These two protein chains interact to form a complex.

Contacts between the two chains:
Residue K150 in the second protein contacts residue F43 in the first protein (closest heavy-atom distance 2.9 Å).
Residue Y156 in the second protein is in contact with residue K94 in the first protein (closest heavy-atom distance 2.8 Å).
Residue T151 in the second protein interacts with residue D113 in the first protein (closest heavy-atom distance 2.6 Å).
Residue R148 in the second protein interacts with residue L75 in the first protein (closest heavy-atom distance 3.0 Å).
Residue Y156 in the second protein is in contact with residue E91 in the first protein (closest heavy-atom distance 3.4 Å).
Residue Y156 in the second protein interacts with residue V95 in the first protein (closest heavy-atom distance 3.4 Å).
Residue E153 in the second protein interacts with residue K94 in the first protein (closest heavy-atom distance 3.5 Å).
Residue V152 in the second protein is in contact with residue K94 in the first protein (closest heavy-atom distance 4.1 Å).
Residue K150 in the second protein is in contact with residue L38 in the first protein (closest heavy-atom distance 3.2 Å).
Residue V152 in the second protein contacts residue L96 in the first protein (closest heavy-atom distance 3.5 Å).
Residue E154 in the second protein is in contact with residue A102 in the first protein (closest heavy-atom distance 2.6 Å).
Residue E154 in the second protein is in contact with residue P93 in the first protein (closest heavy-atom distance 3.2 Å).
Residue K150 in the second protein contacts residue G100 in the first protein (closest heavy-atom distance 4.8 Å).
Residue L147 in the second protein contacts residue I78 in the first protein (closest heavy-atom distance 4.6 Å).
Residue T151 in the second protein interacts with residue G100 in the first protein (closest heavy-atom distance 3.6 Å).
Residue A141 in the second protein contacts residue L96 in the first protein (closest heavy-atom distance 3.9 Å).
Residue L155 in the second protein is in contact with residue P93 in the first protein (closest heavy-atom distance 3.7 Å).
Residue R148 in the second protein is in contact with residue I78 in the first protein (closest heavy-atom distance 2.8 Å).
Residue V152 in the second protein interacts with residue V95 in the first protein (closest heavy-atom distance 2.4 Å).
Residue K146 in the second protein interacts with residue G74 in the first protein (closest heavy-atom distance 3.0 Å).
Residue E142 in the second protein contacts residue L96 in the first protein (closest heavy-atom distance 4.8 Å).
Residue K146 in the second protein contacts residue T73 in the first protein (closest heavy-atom distance 3.1 Å).
Residue K146 in the second protein is in contact with residue V71 in the first protein (closest heavy-atom distance 2.7 Å).
Residue T151 in the second protein is in contact with residue I101 in the first protein (closest heavy-atom distance 3.0 Å).
Residue E153 in the second protein contacts residue L96 in the first protein (closest heavy-atom distance 4.5 Å).
Residue K146 in the second protein is in contact with residue L75 in the first protein (closest heavy-atom distance 4.1 Å).
Residue R148 in the second protein interacts with residue K76 in the first protein (closest heavy-atom distance 3.9 Å).
Residue V152 in the second protein is in contact with residue L99 in the first protein (closest heavy-atom distance 3.3 Å).
Residue K150 in the second protein interacts with residue A102 in the first protein (closest heavy-atom distance 3.4 Å).
Residue G149 in the second protein interacts with residue L38 in the first protein (closest heavy-atom distance 3.1 Å).
Residue T151 in the second protein is in contact with residue F43 in the first protein (closest heavy-atom distance 4.8 Å).
Residue A145 in the second protein contacts residue F43 in the first protein (closest heavy-atom distance 4.8 Å).
Residue L147 in the second protein contacts residue L75 in the first protein (closest heavy-atom distance 3.7 Å).
Residue L155 in the second protein contacts residue V95 in the first protein (closest heavy-atom distance 3.9 Å).
Residue K150 in the second protein is in contact with residue L103 in the first protein (closest heavy-atom distance 4.8 Å).
Residue K146 in the second protein contacts residue I72 in the first protein (closest heavy-atom distance 3.5 Å).
Residue A141 in the second protein interacts with residue V95 in the first protein (closest heavy-atom distance 3.5 Å).
Residue L147 in the second protein interacts with residue K76 in the first protein (closest heavy-atom distance 2.8 Å).
Residue E154 in the second protein interacts with residue L103 in the first protein (closest heavy-atom distance 3.2 Å).
Residue K150 in the second protein contacts residue I101 in the first protein (closest heavy-atom distance 4.0 Å).
Residue L147 in the second protein contacts residue G74 in the first protein (closest heavy-atom distance 3.6 Å).
Residue E153 in the second protein interacts with residue V95 in the first protein (closest heavy-atom distance 3.4 Å).
Residue E153 in the second protein is in contact with residue M92 in the first protein (closest heavy-atom distance 3.5 Å).
Residue G149 in the second protein is in contact with residue F43 in the first protein (closest heavy-atom distance 4.4 Å).
Residue E153 in the second protein contacts residue G98 in the first protein (closest heavy-atom distance 2.6 Å).
Residue E154 in the second protein is in contact with residue V104 in the first protein (closest heavy-atom distance 4.2 Å).
Residue E153 in the second protein interacts with residue D113 in the first protein (closest heavy-atom distance 3.0 Å).
Residue L147 in the second protein contacts residue T73 in the first protein (closest heavy-atom distance 4.8 Å).
Residue R148 in the second protein is in contact with residue L103 in the first protein (closest heavy-atom distance 4.3 Å).
Residue G149 in the second protein contacts residue L75 in the first protein (closest heavy-atom distance 4.1 Å).
Residue Y156 in the second protein interacts with residue P93 in the first protein (closest heavy-atom distance 2.7 Å).
Residue E153 in the second protein contacts residue N97 in the first protein (closest heavy-atom distance 3.5 Å).
Residue K146 in the second protein is in contact with residue F43 in the first protein (closest heavy-atom distance 3.7 Å).
Residue E154 in the second protein is in contact with residue D113 in the first protein (closest heavy-atom distance 3.7 Å).
Residue E154 in the second protein is in contact with residue M92 in the first protein (closest heavy-atom distance 3.9 Å).
Residue E153 in the second protein is in contact with residue L99 in the first protein (closest heavy-atom distance 4.7 Å).
Residue T151 in the second protein is in contact with residue A102 in the first protein (closest heavy-atom distance 2.9 Å).
Residue D143 in the second protein interacts with residue T73 in the first protein (closest heavy-atom distance 4.1 Å).
Residue E154 in the second protein interacts with residue K94 in the first protein (closest heavy-atom distance 4.7 Å).
Residue E153 in the second protein interacts with residue P93 in the first protein (closest heavy-atom distance 3.0 Å).

Sequence of the first protein:
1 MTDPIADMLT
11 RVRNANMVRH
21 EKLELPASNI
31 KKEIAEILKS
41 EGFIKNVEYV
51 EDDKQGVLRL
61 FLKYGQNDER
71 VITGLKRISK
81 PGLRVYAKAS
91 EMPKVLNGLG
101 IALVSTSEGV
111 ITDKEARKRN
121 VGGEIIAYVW

Sequence of the second protein:
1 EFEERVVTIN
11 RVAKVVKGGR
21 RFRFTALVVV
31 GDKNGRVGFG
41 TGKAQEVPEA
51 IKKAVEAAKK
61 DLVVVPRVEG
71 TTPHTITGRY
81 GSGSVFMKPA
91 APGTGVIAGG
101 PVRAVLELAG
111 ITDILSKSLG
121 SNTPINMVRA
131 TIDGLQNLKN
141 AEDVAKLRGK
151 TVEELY